Residue-level contacts at the interface:
Residue R120 in protein 1 is in contact with residue Q92 in protein 2 (closest heavy-atom distance 2.0 Å).
Residue R120 in protein 1 is in contact with residue E96 in protein 2 (closest heavy-atom distance 3.0 Å).
Residue I118 in protein 1 contacts residue N111 in protein 2 (closest heavy-atom distance 4.6 Å).
Residue K109 in protein 1 contacts residue N111 in protein 2 (closest heavy-atom distance 4.8 Å).
Residue R120 in protein 1 is in contact with residue V102 in protein 2 (closest heavy-atom distance 4.3 Å).
Residue R120 in protein 1 contacts residue R103 in protein 2 (closest heavy-atom distance 4.8 Å).

Sequence of protein 2:
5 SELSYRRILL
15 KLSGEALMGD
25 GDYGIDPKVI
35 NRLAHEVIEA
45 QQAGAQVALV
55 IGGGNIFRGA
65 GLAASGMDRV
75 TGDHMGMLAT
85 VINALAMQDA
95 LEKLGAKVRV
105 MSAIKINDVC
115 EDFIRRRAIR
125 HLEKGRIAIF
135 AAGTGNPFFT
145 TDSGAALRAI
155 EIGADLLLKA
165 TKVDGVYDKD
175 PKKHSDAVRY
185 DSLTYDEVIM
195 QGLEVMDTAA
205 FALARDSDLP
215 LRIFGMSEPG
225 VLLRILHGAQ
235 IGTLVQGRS

The following describes two proteins that form a bound complex.

Sequence of protein 1:
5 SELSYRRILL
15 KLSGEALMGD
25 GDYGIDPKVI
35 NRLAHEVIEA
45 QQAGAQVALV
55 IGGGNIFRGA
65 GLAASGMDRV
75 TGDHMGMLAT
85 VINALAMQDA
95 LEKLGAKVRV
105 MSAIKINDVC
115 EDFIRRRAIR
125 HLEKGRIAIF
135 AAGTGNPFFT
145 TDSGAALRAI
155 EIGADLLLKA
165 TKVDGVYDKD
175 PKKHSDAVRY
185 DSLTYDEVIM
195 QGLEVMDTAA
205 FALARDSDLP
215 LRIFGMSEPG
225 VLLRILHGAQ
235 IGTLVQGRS